Sequence of the first protein:
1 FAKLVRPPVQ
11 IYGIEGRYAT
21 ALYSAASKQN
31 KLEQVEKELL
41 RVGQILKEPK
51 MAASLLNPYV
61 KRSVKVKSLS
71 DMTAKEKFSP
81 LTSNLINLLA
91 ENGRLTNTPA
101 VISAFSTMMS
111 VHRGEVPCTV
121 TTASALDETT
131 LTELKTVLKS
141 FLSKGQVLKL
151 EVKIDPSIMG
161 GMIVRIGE

Contacts between the two chains:
Residue L170 in the second protein contacts residue E133 in the first protein (closest heavy-atom distance 4.9 Å).
Residue L170 in the second protein interacts with residue T136 in the first protein (closest heavy-atom distance 4.5 Å).

Sequence of the second protein:
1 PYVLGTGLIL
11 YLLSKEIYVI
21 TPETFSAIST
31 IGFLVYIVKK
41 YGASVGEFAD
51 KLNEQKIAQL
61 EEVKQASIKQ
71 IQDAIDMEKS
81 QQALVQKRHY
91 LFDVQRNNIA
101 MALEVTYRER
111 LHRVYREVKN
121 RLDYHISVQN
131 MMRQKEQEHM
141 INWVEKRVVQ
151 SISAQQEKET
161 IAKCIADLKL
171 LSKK

This data describes a binding interaction between two proteins.